Sequence of the second protein:
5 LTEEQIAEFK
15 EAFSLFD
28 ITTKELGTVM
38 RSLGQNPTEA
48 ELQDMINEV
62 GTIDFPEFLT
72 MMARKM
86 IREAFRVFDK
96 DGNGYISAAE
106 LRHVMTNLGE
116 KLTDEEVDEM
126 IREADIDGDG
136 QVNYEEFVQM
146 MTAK

Sequence of the first protein:
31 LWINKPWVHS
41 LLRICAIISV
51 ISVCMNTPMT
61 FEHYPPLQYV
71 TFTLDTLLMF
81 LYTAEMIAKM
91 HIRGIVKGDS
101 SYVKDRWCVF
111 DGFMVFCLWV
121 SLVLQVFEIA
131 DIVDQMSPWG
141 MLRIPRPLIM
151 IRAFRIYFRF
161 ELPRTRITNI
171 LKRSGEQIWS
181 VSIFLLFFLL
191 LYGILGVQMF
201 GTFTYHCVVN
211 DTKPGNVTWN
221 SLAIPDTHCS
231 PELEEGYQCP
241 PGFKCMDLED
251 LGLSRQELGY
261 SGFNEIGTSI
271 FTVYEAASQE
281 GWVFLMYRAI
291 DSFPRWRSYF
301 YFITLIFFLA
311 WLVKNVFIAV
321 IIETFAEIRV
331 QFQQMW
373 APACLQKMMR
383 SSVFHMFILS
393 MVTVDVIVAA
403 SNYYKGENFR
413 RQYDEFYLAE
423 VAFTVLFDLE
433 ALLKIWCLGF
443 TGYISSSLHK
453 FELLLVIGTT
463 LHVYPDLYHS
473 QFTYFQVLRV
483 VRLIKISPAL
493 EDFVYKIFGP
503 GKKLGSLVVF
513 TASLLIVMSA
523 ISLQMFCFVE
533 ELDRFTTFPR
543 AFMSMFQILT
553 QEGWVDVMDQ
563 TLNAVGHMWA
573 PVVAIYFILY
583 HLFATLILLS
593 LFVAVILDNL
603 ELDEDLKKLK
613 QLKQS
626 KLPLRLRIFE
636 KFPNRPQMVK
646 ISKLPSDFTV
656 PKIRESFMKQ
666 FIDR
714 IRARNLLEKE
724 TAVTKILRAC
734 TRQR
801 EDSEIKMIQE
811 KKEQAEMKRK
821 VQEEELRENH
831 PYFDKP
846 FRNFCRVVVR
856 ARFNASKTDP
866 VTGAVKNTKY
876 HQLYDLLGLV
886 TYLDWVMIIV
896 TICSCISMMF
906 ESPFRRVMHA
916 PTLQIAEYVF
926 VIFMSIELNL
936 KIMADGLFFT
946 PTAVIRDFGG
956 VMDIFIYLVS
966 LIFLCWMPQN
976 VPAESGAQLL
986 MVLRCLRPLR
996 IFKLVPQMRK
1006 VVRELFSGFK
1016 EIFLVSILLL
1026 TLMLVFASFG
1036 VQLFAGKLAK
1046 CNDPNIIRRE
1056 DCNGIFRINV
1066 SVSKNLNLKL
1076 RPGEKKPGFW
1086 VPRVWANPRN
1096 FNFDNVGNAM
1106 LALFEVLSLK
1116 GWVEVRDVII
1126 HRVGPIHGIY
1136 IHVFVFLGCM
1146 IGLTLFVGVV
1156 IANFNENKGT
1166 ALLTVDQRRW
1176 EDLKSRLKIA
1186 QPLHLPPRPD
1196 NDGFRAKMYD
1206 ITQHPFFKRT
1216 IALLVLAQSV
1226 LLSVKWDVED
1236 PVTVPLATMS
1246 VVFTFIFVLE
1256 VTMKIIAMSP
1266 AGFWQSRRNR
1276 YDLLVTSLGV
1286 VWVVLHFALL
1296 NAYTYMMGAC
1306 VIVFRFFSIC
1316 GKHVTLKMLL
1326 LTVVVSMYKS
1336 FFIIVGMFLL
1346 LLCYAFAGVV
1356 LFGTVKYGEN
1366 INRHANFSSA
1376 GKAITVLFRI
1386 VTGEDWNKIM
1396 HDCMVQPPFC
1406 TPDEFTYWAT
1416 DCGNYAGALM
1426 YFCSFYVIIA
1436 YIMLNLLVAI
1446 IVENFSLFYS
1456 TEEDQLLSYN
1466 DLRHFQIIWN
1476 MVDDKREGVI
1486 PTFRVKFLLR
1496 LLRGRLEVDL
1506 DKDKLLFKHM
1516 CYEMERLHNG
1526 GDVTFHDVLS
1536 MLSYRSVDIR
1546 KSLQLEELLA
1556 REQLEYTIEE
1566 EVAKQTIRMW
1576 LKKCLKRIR

The following describes two proteins that form a bound complex.

Residue-level contacts at the interface:
Residue R1584 in the first protein is in contact with residue E120 in the second protein (closest heavy-atom distance 3.6 Å).
Residue F1492 in the first protein interacts with residue M77 in the second protein (closest heavy-atom distance 3.6 Å).
Residue C1579 in the first protein is in contact with residue M125 in the second protein (closest heavy-atom distance 4.2 Å).
Residue R1573 in the first protein interacts with residue V109 in the second protein (closest heavy-atom distance 3.7 Å).
Residue W1575 in the first protein is in contact with residue F90 in the second protein (closest heavy-atom distance 3.5 Å).
Residue R1573 in the first protein contacts residue M110 in the second protein (closest heavy-atom distance 2.8 Å).
Residue R1573 in the first protein interacts with residue L113 in the second protein (closest heavy-atom distance 3.0 Å).
Residue L1580 in the first protein contacts residue M125 in the second protein (closest heavy-atom distance 3.7 Å).
Residue L1505 in the first protein interacts with residue R75 in the second protein (closest heavy-atom distance 3.8 Å).
Residue L1496 in the first protein contacts residue N43 in the second protein (closest heavy-atom distance 4.3 Å).
Residue L1576 in the first protein interacts with residue M110 in the second protein (closest heavy-atom distance 3.2 Å).
Residue R1498 in the first protein interacts with residue A47 in the second protein (closest heavy-atom distance 3.8 Å).
Residue R1495 in the first protein interacts with residue E48 in the second protein (closest heavy-atom distance 4.4 Å).
Residue W1575 in the first protein is in contact with residue F142 in the second protein (closest heavy-atom distance 4.4 Å).
Residue C1579 in the first protein interacts with residue F142 in the second protein (closest heavy-atom distance 4.3 Å).
Residue I1572 in the first protein is in contact with residue A89 in the second protein (closest heavy-atom distance 3.5 Å).
Residue R1573 in the first protein is in contact with residue E115 in the second protein (closest heavy-atom distance 4.3 Å).
Residue C1579 in the first protein contacts residue M146 in the second protein (closest heavy-atom distance 3.6 Å).
Residue F1512 in the first protein contacts residue K76 in the second protein (closest heavy-atom distance 3.3 Å).
Residue L1496 in the first protein is in contact with residue P44 in the second protein (closest heavy-atom distance 3.8 Å).
Residue K1578 in the first protein contacts residue M146 in the second protein (closest heavy-atom distance 4.6 Å).
Residue F1492 in the first protein is in contact with residue Q42 in the second protein (closest heavy-atom distance 3.3 Å).
Residue R1489 in the first protein contacts residue G41 in the second protein (closest heavy-atom distance 2.7 Å).
Residue R1489 in the first protein contacts residue Q42 in the second protein (closest heavy-atom distance 4.6 Å).
Residue M1476 in the first protein is in contact with residue T45 in the second protein (closest heavy-atom distance 3.7 Å).
Residue L1496 in the first protein contacts residue T45 in the second protein (closest heavy-atom distance 3.9 Å).
Residue L1505 in the first protein is in contact with residue D51 in the second protein (closest heavy-atom distance 4.3 Å).
Residue L1580 in the first protein interacts with residue K116 in the second protein (closest heavy-atom distance 4.2 Å).
Residue L1580 in the first protein contacts residue E121 in the second protein (closest heavy-atom distance 4.2 Å).
Residue K1569 in the first protein contacts residue V92 in the second protein (closest heavy-atom distance 4.6 Å).
Residue L1505 in the first protein contacts residue E55 in the second protein (closest heavy-atom distance 3.3 Å).
Residue R1584 in the first protein is in contact with residue E124 in the second protein (closest heavy-atom distance 4.5 Å).
Residue R1495 in the first protein is in contact with residue K76 in the second protein (closest heavy-atom distance 3.4 Å).
Residue L1496 in the first protein contacts residue E48 in the second protein (closest heavy-atom distance 3.8 Å).
Residue L1505 in the first protein contacts residue K76 in the second protein (closest heavy-atom distance 4.2 Å).
Residue K1577 in the first protein is in contact with residue L117 in the second protein (closest heavy-atom distance 3.8 Å).
Residue R1495 in the first protein contacts residue Q42 in the second protein (closest heavy-atom distance 3.8 Å).
Residue R1582 in the first protein contacts residue M146 in the second protein (closest heavy-atom distance 3.7 Å).
Residue K1569 in the first protein is in contact with residue F93 in the second protein (closest heavy-atom distance 3.6 Å).
Residue R1573 in the first protein interacts with residue G114 in the second protein (closest heavy-atom distance 3.8 Å).
Residue W1575 in the first protein contacts residue A89 in the second protein (closest heavy-atom distance 3.9 Å).
Residue A1568 in the first protein contacts residue V92 in the second protein (closest heavy-atom distance 3.9 Å).
Residue F1512 in the first protein is in contact with residue M77 in the second protein (closest heavy-atom distance 3.8 Å).
Residue I1583 in the first protein is in contact with residue M125 in the second protein (closest heavy-atom distance 3.6 Å).
Residue L1576 in the first protein interacts with residue L117 in the second protein (closest heavy-atom distance 3.9 Å).
Residue I1583 in the first protein contacts residue E128 in the second protein (closest heavy-atom distance 3.4 Å).
Residue W1575 in the first protein is in contact with residue V143 in the second protein (closest heavy-atom distance 4.2 Å).
Residue L1580 in the first protein interacts with residue L117 in the second protein (closest heavy-atom distance 4.0 Å).
Residue R1584 in the first protein is in contact with residue E121 in the second protein (closest heavy-atom distance 3.9 Å).
Residue R1582 in the first protein contacts residue K149 in the second protein (closest heavy-atom distance 4.0 Å).
Residue R1495 in the first protein is in contact with residue M77 in the second protein (closest heavy-atom distance 3.7 Å).
Residue K1569 in the first protein contacts residue L113 in the second protein (closest heavy-atom distance 4.0 Å).
Residue M1476 in the first protein is in contact with residue N43 in the second protein (closest heavy-atom distance 3.2 Å).
Residue D1504 in the first protein contacts residue D51 in the second protein (closest heavy-atom distance 3.4 Å).
Residue I1572 in the first protein interacts with residue V92 in the second protein (closest heavy-atom distance 4.2 Å).
Residue W1575 in the first protein interacts with residue I86 in the second protein (closest heavy-atom distance 3.4 Å).
Residue R1573 in the first protein is in contact with residue N112 in the second protein (closest heavy-atom distance 4.5 Å).
Residue I1572 in the first protein contacts residue F93 in the second protein (closest heavy-atom distance 3.7 Å).
Residue K1577 in the first protein contacts residue E115 in the second protein (closest heavy-atom distance 3.3 Å).
Residue I1572 in the first protein contacts residue F90 in the second protein (closest heavy-atom distance 4.1 Å).